Residue-level contacts at the interface:
Residue E56 in protein 1 is in contact with residue G75 in protein 2 (closest heavy-atom distance 3.3 Å).
Residue Y71 in protein 1 is in contact with residue G74 in protein 2 (closest heavy-atom distance 3.8 Å).
Residue Y77 in protein 1 interacts with residue V25 in protein 2 (closest heavy-atom distance 3.2 Å).
Residue D57 in protein 1 is in contact with residue Y77 in protein 2 (closest heavy-atom distance 3.0 Å).
Residue L58 in protein 1 is in contact with residue F72 in protein 2 (closest heavy-atom distance 3.7 Å).
Residue D60 in protein 1 is in contact with residue Y2 in protein 2 (closest heavy-atom distance 3.6 Å).
Residue F70 in protein 1 contacts residue D57 in protein 2 (closest heavy-atom distance 3.6 Å).
Residue Y71 in protein 1 interacts with residue G75 in protein 2 (closest heavy-atom distance 3.4 Å).
Residue F70 in protein 1 interacts with residue R55 in protein 2 (closest heavy-atom distance 3.7 Å).
Residue F72 in protein 1 contacts residue E76 in protein 2 (closest heavy-atom distance 3.3 Å).
Residue L58 in protein 1 is in contact with residue G74 in protein 2 (closest heavy-atom distance 3.8 Å).
Residue F72 in protein 1 contacts residue E56 in protein 2 (closest heavy-atom distance 3.4 Å).
Residue Y71 in protein 1 is in contact with residue R73 in protein 2 (closest heavy-atom distance 4.1 Å).
Residue T134 in protein 1 interacts with residue G59 in protein 2 (closest heavy-atom distance 3.8 Å).
Residue E76 in protein 1 interacts with residue D102 in protein 2 (closest heavy-atom distance 3.1 Å).
Residue K132 in protein 1 contacts residue L58 in protein 2 (closest heavy-atom distance 3.9 Å).
Residue R55 in protein 1 interacts with residue Y77 in protein 2 (closest heavy-atom distance 3.3 Å).
Residue E131 in protein 1 interacts with residue L58 in protein 2 (closest heavy-atom distance 3.7 Å).
Residue Y71 in protein 1 contacts residue K67 in protein 2 (closest heavy-atom distance 2.9 Å).
Residue T134 in protein 1 is in contact with residue E56 in protein 2 (closest heavy-atom distance 3.0 Å).
Residue R73 in protein 1 is in contact with residue G74 in protein 2 (closest heavy-atom distance 3.5 Å).
Residue R73 in protein 1 interacts with residue G75 in protein 2 (closest heavy-atom distance 3.0 Å).
Residue K132 in protein 1 contacts residue G59 in protein 2 (closest heavy-atom distance 3.0 Å).
Residue G74 in protein 1 interacts with residue E76 in protein 2 (closest heavy-atom distance 3.6 Å).
Residue Y77 in protein 1 interacts with residue G24 in protein 2 (closest heavy-atom distance 3.8 Å).
Residue D57 in protein 1 interacts with residue G74 in protein 2 (closest heavy-atom distance 3.8 Å).
Residue Y78 in protein 1 is in contact with residue N23 in protein 2 (closest heavy-atom distance 3.7 Å).
Residue E76 in protein 1 interacts with residue N23 in protein 2 (closest heavy-atom distance 3.4 Å).
Residue E76 in protein 1 contacts residue Y78 in protein 2 (closest heavy-atom distance 3.7 Å).
Residue Y71 in protein 1 contacts residue S65 in protein 2 (closest heavy-atom distance 3.4 Å).
Residue Y78 in protein 1 is in contact with residue G24 in protein 2 (closest heavy-atom distance 4.0 Å).
Residue F70 in protein 1 contacts residue K67 in protein 2 (closest heavy-atom distance 3.7 Å).
Residue D57 in protein 1 is in contact with residue Y2 in protein 2 (closest heavy-atom distance 3.7 Å).
Residue Q135 in protein 1 interacts with residue Y78 in protein 2 (closest heavy-atom distance 3.4 Å).
Residue E56 in protein 1 contacts residue N23 in protein 2 (closest heavy-atom distance 3.1 Å).
Residue L58 in protein 1 interacts with residue R73 in protein 2 (closest heavy-atom distance 4.0 Å).
Residue Y130 in protein 1 interacts with residue L58 in protein 2 (closest heavy-atom distance 3.8 Å).
Residue E56 in protein 1 is in contact with residue Y77 in protein 2 (closest heavy-atom distance 3.3 Å).
Residue F72 in protein 1 interacts with residue G75 in protein 2 (closest heavy-atom distance 4.0 Å).
Residue R55 in protein 1 contacts residue N23 in protein 2 (closest heavy-atom distance 3.0 Å).
Residue E56 in protein 1 contacts residue G74 in protein 2 (closest heavy-atom distance 3.5 Å).
Residue Y71 in protein 1 interacts with residue A68 in protein 2 (closest heavy-atom distance 3.8 Å).
Residue G59 in protein 1 contacts residue Y2 in protein 2 (closest heavy-atom distance 3.4 Å).
Residue D57 in protein 1 interacts with residue G75 in protein 2 (closest heavy-atom distance 3.9 Å).
Residue A133 in protein 1 is in contact with residue E76 in protein 2 (closest heavy-atom distance 3.6 Å).
Residue Y130 in protein 1 interacts with residue G59 in protein 2 (closest heavy-atom distance 3.0 Å).
Residue A101 in protein 1 interacts with residue G24 in protein 2 (closest heavy-atom distance 3.8 Å).
Residue R55 in protein 1 contacts residue E76 in protein 2 (closest heavy-atom distance 3.5 Å).
Residue A68 in protein 1 contacts residue D57 in protein 2 (closest heavy-atom distance 3.4 Å).
Residue Q135 in protein 1 is in contact with residue Q27 in protein 2 (closest heavy-atom distance 3.4 Å).
Residue E131 in protein 1 interacts with residue G59 in protein 2 (closest heavy-atom distance 3.8 Å).
Residue Y130 in protein 1 contacts residue D60 in protein 2 (closest heavy-atom distance 3.6 Å).
Residue S69 in protein 1 interacts with residue D57 in protein 2 (closest heavy-atom distance 3.6 Å).
Residue E56 in protein 1 is in contact with residue E76 in protein 2 (closest heavy-atom distance 3.9 Å).
Residue E131 in protein 1 is in contact with residue D57 in protein 2 (closest heavy-atom distance 3.2 Å).
Residue E76 in protein 1 contacts residue Y77 in protein 2 (closest heavy-atom distance 2.7 Å).
Residue Y71 in protein 1 is in contact with residue R55 in protein 2 (closest heavy-atom distance 3.4 Å).
Residue E56 in protein 1 is in contact with residue Y2 in protein 2 (closest heavy-atom distance 3.2 Å).
Residue Y77 in protein 1 contacts residue Q27 in protein 2 (closest heavy-atom distance 3.6 Å).
Residue A133 in protein 1 contacts residue E56 in protein 2 (closest heavy-atom distance 3.2 Å).

Sequence of protein 2:
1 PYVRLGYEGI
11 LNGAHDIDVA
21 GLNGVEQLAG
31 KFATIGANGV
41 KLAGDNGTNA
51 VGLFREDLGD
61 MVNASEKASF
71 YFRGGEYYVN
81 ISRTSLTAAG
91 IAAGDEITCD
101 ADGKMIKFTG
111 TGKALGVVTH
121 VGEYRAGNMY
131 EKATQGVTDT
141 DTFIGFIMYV

The following describes two proteins that form a bound complex.

Sequence of protein 1:
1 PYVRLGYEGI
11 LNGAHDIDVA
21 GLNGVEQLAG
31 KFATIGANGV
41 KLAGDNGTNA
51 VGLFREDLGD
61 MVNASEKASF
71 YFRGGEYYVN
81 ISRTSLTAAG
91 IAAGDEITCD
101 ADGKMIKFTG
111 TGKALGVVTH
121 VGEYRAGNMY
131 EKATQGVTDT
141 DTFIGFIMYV